Sequence of protein 2:
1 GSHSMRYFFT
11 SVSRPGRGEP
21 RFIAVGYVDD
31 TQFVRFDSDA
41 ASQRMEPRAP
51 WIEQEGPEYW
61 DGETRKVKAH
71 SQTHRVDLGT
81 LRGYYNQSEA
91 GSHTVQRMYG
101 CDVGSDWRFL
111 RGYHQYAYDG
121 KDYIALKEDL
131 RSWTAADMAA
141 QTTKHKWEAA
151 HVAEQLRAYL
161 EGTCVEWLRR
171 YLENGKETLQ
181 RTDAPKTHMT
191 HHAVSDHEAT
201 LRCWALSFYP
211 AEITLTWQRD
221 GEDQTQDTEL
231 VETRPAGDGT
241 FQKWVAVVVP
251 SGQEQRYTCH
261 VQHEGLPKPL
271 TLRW

Residue-level contacts at the interface:
Residue Y99 in protein 2 contacts residue M5 in protein 1 (closest heavy-atom distance 3.2 Å).
Residue Y84 in protein 2 interacts with residue V9 in protein 1 (closest heavy-atom distance 3.0 Å).
Residue T73 in protein 2 interacts with residue G6 in protein 1 (closest heavy-atom distance 3.6 Å).
Residue L81 in protein 2 is in contact with residue V9 in protein 1 (closest heavy-atom distance 3.9 Å).
Residue T143 in protein 2 contacts residue V9 in protein 1 (closest heavy-atom distance 2.6 Å).
Residue H70 in protein 2 contacts residue L2 in protein 1 (closest heavy-atom distance 4.3 Å).
Residue Y159 in protein 2 contacts residue L2 in protein 1 (closest heavy-atom distance 3.9 Å).
Residue T143 in protein 2 is in contact with residue T8 in protein 1 (closest heavy-atom distance 4.9 Å).
Residue M45 in protein 2 interacts with residue L2 in protein 1 (closest heavy-atom distance 3.6 Å).
Residue H70 in protein 2 contacts residue M5 in protein 1 (closest heavy-atom distance 3.0 Å).
Residue Y99 in protein 2 is in contact with residue L2 in protein 1 (closest heavy-atom distance 3.3 Å).
Residue M5 in protein 2 contacts residue N1 in protein 1 (closest heavy-atom distance 3.7 Å).
Residue W147 in protein 2 is in contact with residue A7 in protein 1 (closest heavy-atom distance 3.8 Å).
Residue D77 in protein 2 is in contact with residue A7 in protein 1 (closest heavy-atom distance 4.8 Å).
Residue Y116 in protein 2 contacts residue V9 in protein 1 (closest heavy-atom distance 3.6 Å).
Residue Y99 in protein 2 is in contact with residue V3 in protein 1 (closest heavy-atom distance 3.0 Å).
Residue E63 in protein 2 contacts residue N1 in protein 1 (closest heavy-atom distance 3.3 Å).
Residue K146 in protein 2 contacts residue T8 in protein 1 (closest heavy-atom distance 3.2 Å).
Residue T80 in protein 2 is in contact with residue V9 in protein 1 (closest heavy-atom distance 3.8 Å).
Residue V67 in protein 2 interacts with residue L2 in protein 1 (closest heavy-atom distance 3.6 Å).
Residue T73 in protein 2 is in contact with residue M5 in protein 1 (closest heavy-atom distance 4.4 Å).
Residue W147 in protein 2 is in contact with residue V9 in protein 1 (closest heavy-atom distance 4.0 Å).
Residue D77 in protein 2 contacts residue V9 in protein 1 (closest heavy-atom distance 2.8 Å).
Residue L156 in protein 2 contacts residue V3 in protein 1 (closest heavy-atom distance 4.3 Å).
Residue Y59 in protein 2 contacts residue N1 in protein 1 (closest heavy-atom distance 4.2 Å).
Residue K66 in protein 2 interacts with residue V3 in protein 1 (closest heavy-atom distance 4.5 Å).
Residue T73 in protein 2 is in contact with residue T8 in protein 1 (closest heavy-atom distance 3.9 Å).
Residue K146 in protein 2 is in contact with residue V9 in protein 1 (closest heavy-atom distance 3.1 Å).
Residue Y123 in protein 2 is in contact with residue V9 in protein 1 (closest heavy-atom distance 4.2 Å).
Residue K66 in protein 2 is in contact with residue N1 in protein 1 (closest heavy-atom distance 2.8 Å).
Residue Y7 in protein 2 is in contact with residue N1 in protein 1 (closest heavy-atom distance 2.8 Å).
Residue L156 in protein 2 interacts with residue M5 in protein 1 (closest heavy-atom distance 4.7 Å).
Residue Y159 in protein 2 contacts residue N1 in protein 1 (closest heavy-atom distance 2.5 Å).
Residue H114 in protein 2 contacts residue M5 in protein 1 (closest heavy-atom distance 3.7 Å).
Residue Y159 in protein 2 interacts with residue V3 in protein 1 (closest heavy-atom distance 3.6 Å).
Residue H70 in protein 2 is in contact with residue V3 in protein 1 (closest heavy-atom distance 2.5 Å).
Residue Y171 in protein 2 contacts residue N1 in protein 1 (closest heavy-atom distance 2.9 Å).
Residue T163 in protein 2 is in contact with residue N1 in protein 1 (closest heavy-atom distance 4.1 Å).
Residue K66 in protein 2 is in contact with residue P4 in protein 1 (closest heavy-atom distance 4.2 Å).
Residue T80 in protein 2 is in contact with residue T8 in protein 1 (closest heavy-atom distance 4.5 Å).
Residue F9 in protein 2 is in contact with residue L2 in protein 1 (closest heavy-atom distance 3.6 Å).
Residue Y7 in protein 2 interacts with residue L2 in protein 1 (closest heavy-atom distance 3.5 Å).
Residue K66 in protein 2 interacts with residue L2 in protein 1 (closest heavy-atom distance 2.8 Å).
Residue H70 in protein 2 contacts residue P4 in protein 1 (closest heavy-atom distance 4.3 Å).
Residue E63 in protein 2 is in contact with residue L2 in protein 1 (closest heavy-atom distance 2.9 Å).
Residue F9 in protein 2 is in contact with residue M5 in protein 1 (closest heavy-atom distance 4.9 Å).
Residue F33 in protein 2 interacts with residue N1 in protein 1 (closest heavy-atom distance 4.6 Å).
Residue T73 in protein 2 interacts with residue A7 in protein 1 (closest heavy-atom distance 3.5 Å).
Residue W147 in protein 2 is in contact with residue T8 in protein 1 (closest heavy-atom distance 3.0 Å).
Residue V152 in protein 2 is in contact with residue A7 in protein 1 (closest heavy-atom distance 3.8 Å).
Residue W167 in protein 2 contacts residue N1 in protein 1 (closest heavy-atom distance 3.6 Å).
Residue V76 in protein 2 interacts with residue T8 in protein 1 (closest heavy-atom distance 3.3 Å).
Residue R97 in protein 2 is in contact with residue A7 in protein 1 (closest heavy-atom distance 4.5 Å).
Residue R97 in protein 2 interacts with residue M5 in protein 1 (closest heavy-atom distance 3.5 Å).
Residue D77 in protein 2 is in contact with residue T8 in protein 1 (closest heavy-atom distance 2.3 Å).

Sequence of protein 1:
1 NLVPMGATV

The following describes two proteins that form a bound complex.